Sequence of chain A:
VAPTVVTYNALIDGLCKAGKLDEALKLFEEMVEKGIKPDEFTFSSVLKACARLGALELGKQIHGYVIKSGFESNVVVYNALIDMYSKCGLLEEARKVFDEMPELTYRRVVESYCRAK

Interface contacts:
Residue Q70 in chain A contacts residue Y14 in chain B (closest heavy-atom distance 3.0 Å).
Residue V106 in chain A contacts residue W87 in chain B (closest heavy-atom distance 3.5 Å).
Residue E38 in chain A interacts with residue T6 in chain B (closest heavy-atom distance 4.3 Å).
Residue I76 in chain A interacts with residue Y64 in chain B (closest heavy-atom distance 3.7 Å).
Residue Q70 in chain A contacts residue S12 in chain B (closest heavy-atom distance 3.7 Å).
Residue K77 in chain A is in contact with residue T63 in chain B (closest heavy-atom distance 3.6 Å).
Residue E109 in chain A contacts residue L86 in chain B (closest heavy-atom distance 3.3 Å).
Residue E109 in chain A interacts with residue W87 in chain B (closest heavy-atom distance 3.0 Å).
Residue K105 in chain A is in contact with residue W87 in chain B (closest heavy-atom distance 3.5 Å).
Residue V41 in chain A interacts with residue L9 in chain B (closest heavy-atom distance 4.5 Å).
Residue K69 in chain A interacts with residue L89 in chain B (closest heavy-atom distance 3.7 Å).
Residue Q70 in chain A interacts with residue S92 in chain B (closest heavy-atom distance 4.3 Å).
Residue Y74 in chain A is in contact with residue S92 in chain B (closest heavy-atom distance 3.8 Å).
Residue L67 in chain A contacts residue M8 in chain B (closest heavy-atom distance 4.3 Å).
Residue L67 in chain A contacts residue I7 in chain B (closest heavy-atom distance 3.8 Å).
Residue Y94 in chain A interacts with residue W87 in chain B (closest heavy-atom distance 4.1 Å).
Residue Y94 in chain A interacts with residue L89 in chain B (closest heavy-atom distance 3.9 Å).
Residue Y74 in chain A interacts with residue Y93 in chain B (closest heavy-atom distance 3.5 Å).
Residue K35 in chain A contacts residue I7 in chain B (closest heavy-atom distance 3.6 Å).
Residue L34 in chain A contacts residue I7 in chain B (closest heavy-atom distance 3.8 Å).
Residue K77 in chain A is in contact with residue Y101 in chain B (closest heavy-atom distance 2.9 Å).
Residue K77 in chain A interacts with residue Y64 in chain B (closest heavy-atom distance 3.7 Å).
Residue G73 in chain A contacts residue L89 in chain B (closest heavy-atom distance 3.6 Å).
Residue E38 in chain A is in contact with residue I7 in chain B (closest heavy-atom distance 3.7 Å).
Residue E42 in chain A is in contact with residue P10 in chain B (closest heavy-atom distance 3.6 Å).
Residue K69 in chain A is in contact with residue V88 in chain B (closest heavy-atom distance 4.2 Å).
Residue K69 in chain A contacts residue K80 in chain B (closest heavy-atom distance 4.2 Å).
Residue Q70 in chain A interacts with residue L9 in chain B (closest heavy-atom distance 2.8 Å).
Residue I76 in chain A contacts residue W87 in chain B (closest heavy-atom distance 3.9 Å).
Residue I76 in chain A interacts with residue V20 in chain B (closest heavy-atom distance 4.1 Å).
Residue K105 in chain A contacts residue L86 in chain B (closest heavy-atom distance 2.7 Å).
Residue I76 in chain A is in contact with residue L89 in chain B (closest heavy-atom distance 3.8 Å).
Residue V41 in chain A interacts with residue V96 in chain B (closest heavy-atom distance 3.4 Å).
Residue I76 in chain A interacts with residue L18 in chain B (closest heavy-atom distance 4.3 Å).
Residue K77 in chain A is in contact with residue L18 in chain B (closest heavy-atom distance 4.0 Å).
Residue K77 in chain A interacts with residue Q68 in chain B (closest heavy-atom distance 3.7 Å).
Residue K77 in chain A contacts residue D91 in chain B (closest heavy-atom distance 2.6 Å).
Residue E81 in chain A contacts residue Y64 in chain B (closest heavy-atom distance 3.9 Å).
Residue E66 in chain A is in contact with residue Y14 in chain B (closest heavy-atom distance 2.8 Å).
Residue G79 in chain A contacts residue T63 in chain B (closest heavy-atom distance 4.0 Å).
Residue E42 in chain A contacts residue V96 in chain B (closest heavy-atom distance 3.8 Å).
Residue I76 in chain A contacts residue T63 in chain B (closest heavy-atom distance 4.3 Å).
Residue H72 in chain A is in contact with residue W87 in chain B (closest heavy-atom distance 3.5 Å).
Residue V41 in chain A contacts residue P10 in chain B (closest heavy-atom distance 3.8 Å).
Residue Q70 in chain A interacts with residue M8 in chain B (closest heavy-atom distance 3.4 Å).
Residue F37 in chain A interacts with residue L9 in chain B (closest heavy-atom distance 3.6 Å).
Residue E81 in chain A is in contact with residue T63 in chain B (closest heavy-atom distance 2.8 Å).
Residue Q70 in chain A interacts with residue I7 in chain B (closest heavy-atom distance 4.7 Å).
Residue Q70 in chain A interacts with residue P90 in chain B (closest heavy-atom distance 3.9 Å).
Residue K77 in chain A contacts residue I94 in chain B (closest heavy-atom distance 3.6 Å).
Residue K69 in chain A is in contact with residue P90 in chain B (closest heavy-atom distance 4.1 Å).
Residue H72 in chain A contacts residue L89 in chain B (closest heavy-atom distance 3.8 Å).
Residue I71 in chain A interacts with residue L9 in chain B (closest heavy-atom distance 4.1 Å).
Residue Y74 in chain A interacts with residue I94 in chain B (closest heavy-atom distance 4.6 Å).
Residue E38 in chain A is in contact with residue M8 in chain B (closest heavy-atom distance 3.3 Å).
Residue G73 in chain A contacts residue L18 in chain B (closest heavy-atom distance 3.8 Å).
Residue Y74 in chain A contacts residue L9 in chain B (closest heavy-atom distance 3.9 Å).
Residue E102 in chain A interacts with residue W87 in chain B (closest heavy-atom distance 3.1 Å).
Residue L67 in chain A is in contact with residue L9 in chain B (closest heavy-atom distance 4.2 Å).
Residue K77 in chain A is in contact with residue S92 in chain B (closest heavy-atom distance 2.7 Å).

Sequence of chain B:
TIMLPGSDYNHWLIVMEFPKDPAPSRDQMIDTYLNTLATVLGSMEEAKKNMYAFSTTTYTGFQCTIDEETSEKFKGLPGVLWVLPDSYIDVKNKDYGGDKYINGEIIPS

This data describes a binding interaction between two proteins.